This data describes a binding interaction between two proteins.

Sequence of protein 1:
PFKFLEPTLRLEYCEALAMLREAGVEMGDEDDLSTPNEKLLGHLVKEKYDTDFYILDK

Interface contacts:
Residue Y182 in protein 2 contacts residue L395 in protein 1 (closest heavy-atom distance 3.6 Å).
Residue R180 in protein 2 is in contact with residue E402 in protein 1 (closest heavy-atom distance 3.7 Å).
Residue N179 in protein 2 interacts with residue E402 in protein 1 (closest heavy-atom distance 4.6 Å).
Residue I177 in protein 2 is in contact with residue L399 in protein 1 (closest heavy-atom distance 4.0 Å).
Residue L181 in protein 2 is in contact with residue L395 in protein 1 (closest heavy-atom distance 4.0 Å).
Residue V145 in protein 2 is in contact with residue L395 in protein 1 (closest heavy-atom distance 3.8 Å).
Residue L181 in protein 2 contacts residue H398 in protein 1 (closest heavy-atom distance 2.9 Å).
Residue L181 in protein 2 interacts with residue E402 in protein 1 (closest heavy-atom distance 3.7 Å).
Residue L181 in protein 2 is in contact with residue L399 in protein 1 (closest heavy-atom distance 3.5 Å).
Residue V175 in protein 2 is in contact with residue A378 in protein 1 (closest heavy-atom distance 3.7 Å).
Residue V175 in protein 2 is in contact with residue G379 in protein 1 (closest heavy-atom distance 3.8 Å).
Residue V145 in protein 2 interacts with residue A378 in protein 1 (closest heavy-atom distance 3.8 Å).
Residue I177 in protein 2 contacts residue A378 in protein 1 (closest heavy-atom distance 3.8 Å).
Residue Y182 in protein 2 is in contact with residue H398 in protein 1 (closest heavy-atom distance 3.5 Å).
Residue V175 in protein 2 interacts with residue E377 in protein 1 (closest heavy-atom distance 3.5 Å).

Sequence of protein 2:
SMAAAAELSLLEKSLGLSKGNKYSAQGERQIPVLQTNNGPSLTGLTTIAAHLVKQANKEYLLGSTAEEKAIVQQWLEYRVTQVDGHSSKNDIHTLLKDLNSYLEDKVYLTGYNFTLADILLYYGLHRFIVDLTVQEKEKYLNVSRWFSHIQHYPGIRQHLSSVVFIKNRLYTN